The following describes two proteins that form a bound complex.

Sequence of chain A:
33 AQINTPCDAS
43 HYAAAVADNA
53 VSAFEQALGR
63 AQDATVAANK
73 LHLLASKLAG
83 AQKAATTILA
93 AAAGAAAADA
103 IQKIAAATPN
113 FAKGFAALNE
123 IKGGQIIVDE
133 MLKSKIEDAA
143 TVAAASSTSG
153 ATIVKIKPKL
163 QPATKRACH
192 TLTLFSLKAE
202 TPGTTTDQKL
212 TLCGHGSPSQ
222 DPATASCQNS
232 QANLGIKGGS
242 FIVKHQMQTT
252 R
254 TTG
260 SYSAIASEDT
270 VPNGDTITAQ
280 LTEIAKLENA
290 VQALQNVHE

Sequence of chain B:
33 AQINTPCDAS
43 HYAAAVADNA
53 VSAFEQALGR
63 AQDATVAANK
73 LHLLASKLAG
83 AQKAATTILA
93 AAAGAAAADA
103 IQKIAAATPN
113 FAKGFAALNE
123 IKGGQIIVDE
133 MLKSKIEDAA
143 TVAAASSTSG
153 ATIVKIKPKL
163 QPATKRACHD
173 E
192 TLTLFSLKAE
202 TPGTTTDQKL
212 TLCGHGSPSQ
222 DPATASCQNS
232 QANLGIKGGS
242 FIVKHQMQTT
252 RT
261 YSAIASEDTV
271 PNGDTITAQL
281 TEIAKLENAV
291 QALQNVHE

Contacts between the two chains:
Residue L198 in chain A is in contact with residue L162 in chain B (closest heavy-atom distance 3.2 Å).
Residue E122 in chain A interacts with residue N121 in chain B (closest heavy-atom distance 3.4 Å).
Residue A147 in chain A interacts with residue Q232 in chain B (closest heavy-atom distance 3.4 Å).
Residue P164 in chain A is in contact with residue T269 in chain B (closest heavy-atom distance 3.4 Å).
Residue K167 in chain A contacts residue N272 in chain B (closest heavy-atom distance 3.1 Å).
Residue K157 in chain A interacts with residue G204 in chain B (closest heavy-atom distance 3.2 Å).
Residue R168 in chain A interacts with residue T275 in chain B (closest heavy-atom distance 3.3 Å).
Residue S151 in chain A is in contact with residue N230 in chain B (closest heavy-atom distance 3.2 Å).
Residue N272 in chain A is in contact with residue A165 in chain B (closest heavy-atom distance 3.4 Å).
Residue I155 in chain A contacts residue T205 in chain B (closest heavy-atom distance 3.4 Å).
Residue T67 in chain A is in contact with residue I103 in chain B (closest heavy-atom distance 3.3 Å).
Residue V156 in chain A interacts with residue L213 in chain B (closest heavy-atom distance 3.3 Å).
Residue I155 in chain A is in contact with residue G204 in chain B (closest heavy-atom distance 3.1 Å).
Residue Q232 in chain A contacts residue T150 in chain B (closest heavy-atom distance 3.0 Å).
Residue T110 in chain A is in contact with residue L60 in chain B (closest heavy-atom distance 3.2 Å).
Residue L162 in chain A interacts with residue L198 in chain B (closest heavy-atom distance 3.1 Å).
Residue T206 in chain A interacts with residue I155 in chain B (closest heavy-atom distance 3.4 Å).
Residue K124 in chain A interacts with residue E122 in chain B (closest heavy-atom distance 2.6 Å).
Residue E122 in chain A is in contact with residue K124 in chain B (closest heavy-atom distance 3.2 Å).
Residue L60 in chain A contacts residue T110 in chain B (closest heavy-atom distance 3.4 Å).
Residue R168 in chain A interacts with residue A278 in chain B (closest heavy-atom distance 3.2 Å).
Residue N71 in chain A contacts residue G96 in chain B (closest heavy-atom distance 3.4 Å).
Residue F56 in chain A contacts residue F56 in chain B (closest heavy-atom distance 3.5 Å).
Residue T205 in chain A interacts with residue G152 in chain B (closest heavy-atom distance 3.2 Å).
Residue D268 in chain A contacts residue P164 in chain B (closest heavy-atom distance 3.3 Å).
Residue T150 in chain A is in contact with residue N230 in chain B (closest heavy-atom distance 2.7 Å).
Residue I103 in chain A is in contact with residue T67 in chain B (closest heavy-atom distance 3.2 Å).
Residue F242 in chain A contacts residue P160 in chain B (closest heavy-atom distance 3.5 Å).
Residue P160 in chain A interacts with residue E201 in chain B (closest heavy-atom distance 3.4 Å).
Residue L211 in chain A contacts residue I158 in chain B (closest heavy-atom distance 3.1 Å).
Residue G152 in chain A is in contact with residue T205 in chain B (closest heavy-atom distance 3.0 Å).
Residue T207 in chain A interacts with residue T150 in chain B (closest heavy-atom distance 3.3 Å).
Residue A118 in chain A contacts residue N121 in chain B (closest heavy-atom distance 3.2 Å).
Residue Q64 in chain A contacts residue Q104 in chain B (closest heavy-atom distance 3.0 Å).
Residue P160 in chain A is in contact with residue F242 in chain B (closest heavy-atom distance 3.5 Å).
Residue Q104 in chain A contacts residue Q64 in chain B (closest heavy-atom distance 2.8 Å).
Residue N121 in chain A is in contact with residue A118 in chain B (closest heavy-atom distance 3.1 Å).
Residue Q232 in chain A contacts residue A146 in chain B (closest heavy-atom distance 2.6 Å).
Residue N230 in chain A is in contact with residue T150 in chain B (closest heavy-atom distance 3.1 Å).
Residue A169 in chain A is in contact with residue T275 in chain B (closest heavy-atom distance 3.2 Å).
Residue T275 in chain A contacts residue A169 in chain B (closest heavy-atom distance 3.2 Å).
Residue N272 in chain A contacts residue K167 in chain B (closest heavy-atom distance 3.4 Å).
Residue A146 in chain A is in contact with residue Q232 in chain B (closest heavy-atom distance 3.1 Å).
Residue L213 in chain A is in contact with residue V156 in chain B (closest heavy-atom distance 3.3 Å).
Residue T205 in chain A interacts with residue I155 in chain B (closest heavy-atom distance 3.4 Å).
Residue I158 in chain A interacts with residue L211 in chain B (closest heavy-atom distance 2.9 Å).
Residue E57 in chain A contacts residue P111 in chain B (closest heavy-atom distance 3.4 Å).
Residue I128 in chain A is in contact with residue E122 in chain B (closest heavy-atom distance 3.5 Å).
Residue N230 in chain A interacts with residue S151 in chain B (closest heavy-atom distance 3.2 Å).
Residue K167 in chain A interacts with residue D274 in chain B (closest heavy-atom distance 3.3 Å).
Residue G204 in chain A is in contact with residue K157 in chain B (closest heavy-atom distance 3.3 Å).
Residue S151 in chain A interacts with residue T207 in chain B (closest heavy-atom distance 3.4 Å).
Residue E201 in chain A interacts with residue P160 in chain B (closest heavy-atom distance 3.2 Å).
Residue K157 in chain A interacts with residue L211 in chain B (closest heavy-atom distance 3.4 Å).
Residue T150 in chain A contacts residue T207 in chain B (closest heavy-atom distance 2.8 Å).
Residue A165 in chain A interacts with residue N272 in chain B (closest heavy-atom distance 2.4 Å).
Residue H74 in chain A is in contact with residue H74 in chain B (closest heavy-atom distance 3.3 Å).
Residue N272 in chain A contacts residue E132 in chain B (closest heavy-atom distance 2.9 Å).
Residue G204 in chain A is in contact with residue I155 in chain B (closest heavy-atom distance 3.2 Å).
Residue T269 in chain A interacts with residue P164 in chain B (closest heavy-atom distance 3.3 Å).